Interface contacts:
Residue E371 in chain A contacts residue K12 in chain B (closest heavy-atom distance 2.4 Å).
Residue F362 in chain A is in contact with residue F15 in chain B (closest heavy-atom distance 3.6 Å).
Residue F362 in chain A interacts with residue L11 in chain B (closest heavy-atom distance 3.8 Å).
Residue Y349 in chain A contacts residue F8 in chain B (closest heavy-atom distance 4.0 Å).
Residue F362 in chain A interacts with residue K12 in chain B (closest heavy-atom distance 3.7 Å).
Residue P285 in chain A interacts with residue K14 in chain B (closest heavy-atom distance 3.7 Å).
Residue F372 in chain A is in contact with residue M16 in chain B (closest heavy-atom distance 4.5 Å).
Residue V286 in chain A is in contact with residue E18 in chain B (closest heavy-atom distance 3.6 Å).
Residue F372 in chain A contacts residue F15 in chain B (closest heavy-atom distance 3.8 Å).
Residue E413 in chain A is in contact with residue H20 in chain B (closest heavy-atom distance 4.7 Å).
Residue E359 in chain A interacts with residue L19 in chain B (closest heavy-atom distance 2.8 Å).
Residue A364 in chain A is in contact with residue L11 in chain B (closest heavy-atom distance 4.0 Å).
Residue A364 in chain A is in contact with residue F8 in chain B (closest heavy-atom distance 4.2 Å).
Residue S284 in chain A is in contact with residue K14 in chain B (closest heavy-atom distance 4.9 Å).
Residue F372 in chain A contacts residue K12 in chain B (closest heavy-atom distance 3.8 Å).
Residue P365 in chain A contacts residue F8 in chain B (closest heavy-atom distance 3.6 Å).
Residue Y424 in chain A contacts residue E18 in chain B (closest heavy-atom distance 3.7 Å).
Residue S367 in chain A interacts with residue F8 in chain B (closest heavy-atom distance 3.3 Å).
Residue Y351 in chain A contacts residue F15 in chain B (closest heavy-atom distance 3.7 Å).
Residue W346 in chain A interacts with residue L11 in chain B (closest heavy-atom distance 3.6 Å).
Residue Y353 in chain A interacts with residue L19 in chain B (closest heavy-atom distance 4.5 Å).
Residue S369 in chain A contacts residue F8 in chain B (closest heavy-atom distance 3.4 Å).
Residue S284 in chain A interacts with residue E18 in chain B (closest heavy-atom distance 2.7 Å).
Residue K356 in chain A contacts residue H20 in chain B (closest heavy-atom distance 4.9 Å).
Residue P365 in chain A interacts with residue A7 in chain B (closest heavy-atom distance 4.2 Å).
Residue K281 in chain A contacts residue E18 in chain B (closest heavy-atom distance 3.4 Å).
Residue K360 in chain A contacts residue F15 in chain B (closest heavy-atom distance 3.5 Å).
Residue L361 in chain A contacts residue F15 in chain B (closest heavy-atom distance 3.8 Å).
Residue K360 in chain A contacts residue E18 in chain B (closest heavy-atom distance 3.0 Å).
Residue D283 in chain A is in contact with residue K14 in chain B (closest heavy-atom distance 3.6 Å).
Residue F372 in chain A is in contact with residue F8 in chain B (closest heavy-atom distance 3.9 Å).
Residue K360 in chain A contacts residue H20 in chain B (closest heavy-atom distance 4.3 Å).
Residue P285 in chain A interacts with residue L11 in chain B (closest heavy-atom distance 3.3 Å).
Residue P365 in chain A contacts residue L11 in chain B (closest heavy-atom distance 3.4 Å).
Residue P285 in chain A is in contact with residue F15 in chain B (closest heavy-atom distance 4.0 Å).
Residue Y351 in chain A is in contact with residue M16 in chain B (closest heavy-atom distance 3.4 Å).
Residue V286 in chain A interacts with residue F15 in chain B (closest heavy-atom distance 3.9 Å).
Residue Y351 in chain A interacts with residue L19 in chain B (closest heavy-atom distance 3.4 Å).
Residue L363 in chain A contacts residue L11 in chain B (closest heavy-atom distance 4.7 Å).
Residue E359 in chain A interacts with residue E18 in chain B (closest heavy-atom distance 4.7 Å).
Residue Y351 in chain A contacts residue K21 in chain B (closest heavy-atom distance 3.6 Å).
Residue Y351 in chain A contacts residue K12 in chain B (closest heavy-atom distance 4.7 Å).
Residue K356 in chain A contacts residue L19 in chain B (closest heavy-atom distance 3.3 Å).
Residue F362 in chain A is in contact with residue F8 in chain B (closest heavy-atom distance 3.7 Å).

Sequence of chain B:
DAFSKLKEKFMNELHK

These two protein chains interact to form a complex.

Sequence of chain A:
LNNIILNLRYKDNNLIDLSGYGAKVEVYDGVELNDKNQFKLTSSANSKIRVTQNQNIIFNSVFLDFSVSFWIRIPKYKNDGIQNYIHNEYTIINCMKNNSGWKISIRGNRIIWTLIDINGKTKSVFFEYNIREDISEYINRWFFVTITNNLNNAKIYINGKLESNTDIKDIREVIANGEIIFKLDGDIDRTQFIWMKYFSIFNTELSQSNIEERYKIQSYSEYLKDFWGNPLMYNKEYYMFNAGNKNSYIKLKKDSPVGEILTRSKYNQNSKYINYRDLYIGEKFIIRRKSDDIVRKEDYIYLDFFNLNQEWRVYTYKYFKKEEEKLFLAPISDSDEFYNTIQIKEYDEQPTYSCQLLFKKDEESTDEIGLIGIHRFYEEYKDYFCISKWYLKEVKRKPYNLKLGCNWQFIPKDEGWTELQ